Sequence of chain B:
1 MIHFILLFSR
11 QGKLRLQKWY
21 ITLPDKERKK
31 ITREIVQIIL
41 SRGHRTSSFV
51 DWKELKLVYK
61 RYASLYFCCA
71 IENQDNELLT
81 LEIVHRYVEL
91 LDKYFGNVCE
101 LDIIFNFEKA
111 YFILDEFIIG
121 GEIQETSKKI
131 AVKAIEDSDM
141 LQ

This data describes a binding interaction between two proteins.

Contacts between the two chains:
Residue S64 in chain B is in contact with residue G159 in chain A (closest heavy-atom distance 4.6 Å).
Residue V98 in chain B is in contact with residue L164 in chain A (closest heavy-atom distance 3.2 Å).
Residue E100 in chain B is in contact with residue T162 in chain A (closest heavy-atom distance 4.5 Å).
Residue L101 in chain B interacts with residue E160 in chain A (closest heavy-atom distance 3.8 Å).
Residue V98 in chain B contacts residue T162 in chain A (closest heavy-atom distance 3.8 Å).
Residue C99 in chain B interacts with residue N161 in chain A (closest heavy-atom distance 4.4 Å).
Residue V98 in chain B contacts residue S163 in chain A (closest heavy-atom distance 3.4 Å).
Residue C99 in chain B interacts with residue T162 in chain A (closest heavy-atom distance 3.6 Å).
Residue A63 in chain B contacts residue L164 in chain A (closest heavy-atom distance 3.9 Å).
Residue C99 in chain B interacts with residue S163 in chain A (closest heavy-atom distance 5.0 Å).
Residue E100 in chain B contacts residue E160 in chain A (closest heavy-atom distance 2.5 Å).
Residue Y62 in chain B contacts residue S163 in chain A (closest heavy-atom distance 4.8 Å).
Residue Y62 in chain B is in contact with residue L164 in chain A (closest heavy-atom distance 2.9 Å).
Residue E100 in chain B interacts with residue N161 in chain A (closest heavy-atom distance 4.7 Å).
Residue C99 in chain B interacts with residue E160 in chain A (closest heavy-atom distance 3.4 Å).

Sequence of chain A:
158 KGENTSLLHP